These two protein chains interact to form a complex.

Sequence of protein 1:
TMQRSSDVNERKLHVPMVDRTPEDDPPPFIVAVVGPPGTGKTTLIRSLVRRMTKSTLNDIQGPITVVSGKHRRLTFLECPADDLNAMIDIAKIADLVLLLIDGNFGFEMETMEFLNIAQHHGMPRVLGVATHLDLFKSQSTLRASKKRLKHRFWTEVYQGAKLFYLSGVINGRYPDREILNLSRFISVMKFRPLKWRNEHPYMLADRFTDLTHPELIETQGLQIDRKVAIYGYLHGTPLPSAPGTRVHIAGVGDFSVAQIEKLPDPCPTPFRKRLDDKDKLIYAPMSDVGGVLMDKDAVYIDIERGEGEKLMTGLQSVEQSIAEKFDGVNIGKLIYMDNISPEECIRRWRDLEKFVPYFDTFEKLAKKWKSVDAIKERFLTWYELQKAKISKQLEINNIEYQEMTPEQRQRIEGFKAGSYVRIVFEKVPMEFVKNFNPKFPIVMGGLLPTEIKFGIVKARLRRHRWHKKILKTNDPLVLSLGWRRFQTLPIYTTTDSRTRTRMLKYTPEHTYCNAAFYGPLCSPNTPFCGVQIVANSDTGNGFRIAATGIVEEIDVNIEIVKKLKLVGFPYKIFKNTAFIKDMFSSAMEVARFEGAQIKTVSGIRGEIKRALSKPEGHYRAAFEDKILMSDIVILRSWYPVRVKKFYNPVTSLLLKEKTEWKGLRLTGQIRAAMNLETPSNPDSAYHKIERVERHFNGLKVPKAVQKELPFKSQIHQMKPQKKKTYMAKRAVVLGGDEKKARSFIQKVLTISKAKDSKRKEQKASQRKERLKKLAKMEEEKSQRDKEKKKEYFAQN

Sequence of protein 2:
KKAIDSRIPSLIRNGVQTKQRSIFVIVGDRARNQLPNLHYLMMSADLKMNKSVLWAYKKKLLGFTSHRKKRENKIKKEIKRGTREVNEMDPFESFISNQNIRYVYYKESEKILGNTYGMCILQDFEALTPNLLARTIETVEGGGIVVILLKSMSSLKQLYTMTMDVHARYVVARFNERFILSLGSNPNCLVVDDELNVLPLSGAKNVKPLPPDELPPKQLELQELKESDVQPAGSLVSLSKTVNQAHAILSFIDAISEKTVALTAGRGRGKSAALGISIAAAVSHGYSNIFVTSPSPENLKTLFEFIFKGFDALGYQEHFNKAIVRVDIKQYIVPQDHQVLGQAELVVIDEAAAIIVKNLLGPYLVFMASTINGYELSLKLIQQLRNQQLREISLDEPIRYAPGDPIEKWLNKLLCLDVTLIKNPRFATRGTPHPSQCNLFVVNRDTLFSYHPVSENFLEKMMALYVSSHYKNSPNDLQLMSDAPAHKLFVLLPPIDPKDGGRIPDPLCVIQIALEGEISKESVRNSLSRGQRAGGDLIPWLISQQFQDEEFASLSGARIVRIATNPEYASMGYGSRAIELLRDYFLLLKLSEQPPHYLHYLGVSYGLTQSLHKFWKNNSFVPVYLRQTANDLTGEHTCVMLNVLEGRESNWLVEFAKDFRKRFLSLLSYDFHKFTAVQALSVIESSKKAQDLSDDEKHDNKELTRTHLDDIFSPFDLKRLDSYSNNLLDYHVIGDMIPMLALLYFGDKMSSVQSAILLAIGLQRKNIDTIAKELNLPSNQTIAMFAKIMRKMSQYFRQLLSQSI

Contacts between the two chains:
Residue V207 in protein 2 is in contact with residue Q401 in protein 1 (closest heavy-atom distance 4.0 Å).
Residue K53 in protein 2 interacts with residue D306 in protein 1 (closest heavy-atom distance 3.5 Å).
Residue K4 in protein 2 contacts residue V371 in protein 1 (closest heavy-atom distance 3.9 Å).
Residue N100 in protein 2 interacts with residue L353 in protein 1 (closest heavy-atom distance 3.9 Å).
Residue K3 in protein 2 contacts residue I373 in protein 1 (closest heavy-atom distance 3.7 Å).
Residue L49 in protein 2 interacts with residue Y788 in protein 1 (closest heavy-atom distance 3.9 Å).
Residue L219 in protein 2 interacts with residue H254 in protein 1 (closest heavy-atom distance 3.3 Å).
Residue S154 in protein 2 is in contact with residue E389 in protein 1 (closest heavy-atom distance 4.0 Å).
Residue P209 in protein 2 interacts with residue S402 in protein 1 (closest heavy-atom distance 3.9 Å).
Residue N39 in protein 2 interacts with residue I373 in protein 1 (closest heavy-atom distance 3.4 Å).
Residue L208 in protein 2 is in contact with residue L396 in protein 1 (closest heavy-atom distance 3.6 Å).
Residue A5 in protein 2 is in contact with residue Y372 in protein 1 (closest heavy-atom distance 3.7 Å).
Residue D203 in protein 2 is in contact with residue I375 in protein 1 (closest heavy-atom distance 3.8 Å).
Residue I6 in protein 2 is in contact with residue V371 in protein 1 (closest heavy-atom distance 3.2 Å).
Residue K4 in protein 2 interacts with residue I373 in protein 1 (closest heavy-atom distance 2.8 Å).
Residue N39 in protein 2 interacts with residue V364 in protein 1 (closest heavy-atom distance 3.4 Å).
Residue L49 in protein 2 interacts with residue P305 in protein 1 (closest heavy-atom distance 4.1 Å).
Residue L205 in protein 2 interacts with residue I373 in protein 1 (closest heavy-atom distance 4.0 Å).
Residue K3 in protein 2 is in contact with residue Y372 in protein 1 (closest heavy-atom distance 3.7 Å).
Residue Y42 in protein 2 is in contact with residue V361 in protein 1 (closest heavy-atom distance 3.6 Å).
Residue S46 in protein 2 contacts residue R248 in protein 1 (closest heavy-atom distance 2.7 Å).
Residue N89 in protein 2 interacts with residue K95 in protein 1 (closest heavy-atom distance 3.4 Å).
Residue P93 in protein 2 is in contact with residue G362 in protein 1 (closest heavy-atom distance 4.2 Å).
Residue Y42 in protein 2 interacts with residue M366 in protein 1 (closest heavy-atom distance 3.9 Å).
Residue R15 in protein 2 is in contact with residue D369 in protein 1 (closest heavy-atom distance 3.5 Å).
Residue M91 in protein 2 interacts with residue K95 in protein 1 (closest heavy-atom distance 3.7 Å).
Residue L210 in protein 2 is in contact with residue E404 in protein 1 (closest heavy-atom distance 3.8 Å).
Residue L210 in protein 2 interacts with residue Q401 in protein 1 (closest heavy-atom distance 3.1 Å).
Residue R70 in protein 2 is in contact with residue K350 in protein 1 (closest heavy-atom distance 3.5 Å).
Residue K50 in protein 2 interacts with residue L304 in protein 1 (closest heavy-atom distance 3.8 Å).
Residue K4 in protein 2 is in contact with residue Y372 in protein 1 (closest heavy-atom distance 3.6 Å).
Residue Y42 in protein 2 contacts residue A356 in protein 1 (closest heavy-atom distance 4.1 Å).
Residue N206 in protein 2 interacts with residue M397 in protein 1 (closest heavy-atom distance 4.2 Å).
Residue L43 in protein 2 interacts with residue M366 in protein 1 (closest heavy-atom distance 3.7 Å).
Residue Y42 in protein 2 contacts residue V364 in protein 1 (closest heavy-atom distance 3.5 Å).
Residue I6 in protein 2 contacts residue I373 in protein 1 (closest heavy-atom distance 3.7 Å).
Residue K3 in protein 2 interacts with residue D360 in protein 1 (closest heavy-atom distance 3.4 Å).
Residue T165 in protein 2 is in contact with residue I407 in protein 1 (closest heavy-atom distance 3.3 Å).
Residue S99 in protein 2 contacts residue K350 in protein 1 (closest heavy-atom distance 3.3 Å).
Residue P11 in protein 2 contacts residue V371 in protein 1 (closest heavy-atom distance 3.7 Å).
Residue K50 in protein 2 is in contact with residue P305 in protein 1 (closest heavy-atom distance 3.7 Å).
Residue P220 in protein 2 contacts residue T253 in protein 1 (closest heavy-atom distance 3.4 Å).
Residue L208 in protein 2 contacts residue Q401 in protein 1 (closest heavy-atom distance 4.1 Å).
Residue K3 in protein 2 interacts with residue D374 in protein 1 (closest heavy-atom distance 2.5 Å).
Residue N89 in protein 2 contacts residue R91 in protein 1 (closest heavy-atom distance 2.7 Å).
Residue A5 in protein 2 interacts with residue V371 in protein 1 (closest heavy-atom distance 3.4 Å).
Residue L49 in protein 2 contacts residue Y355 in protein 1 (closest heavy-atom distance 3.4 Å).
Residue P220 in protein 2 is in contact with residue L252 in protein 1 (closest heavy-atom distance 4.2 Å).
Residue L49 in protein 2 contacts residue L304 in protein 1 (closest heavy-atom distance 3.7 Å).
Residue K3 in protein 2 is in contact with residue G363 in protein 1 (closest heavy-atom distance 3.5 Å).
Residue M166 in protein 2 is in contact with residue K410 in protein 1 (closest heavy-atom distance 3.8 Å).
Residue L208 in protein 2 contacts residue L400 in protein 1 (closest heavy-atom distance 3.5 Å).
Residue P209 in protein 2 contacts residue Q401 in protein 1 (closest heavy-atom distance 3.1 Å).
Residue R15 in protein 2 contacts residue M366 in protein 1 (closest heavy-atom distance 3.8 Å).
Residue N100 in protein 2 is in contact with residue K350 in protein 1 (closest heavy-atom distance 3.0 Å).
Residue E90 in protein 2 is in contact with residue K95 in protein 1 (closest heavy-atom distance 3.8 Å).
Residue P528 in protein 2 is in contact with residue V414 in protein 1 (closest heavy-atom distance 4.0 Å).
Residue L43 in protein 2 is in contact with residue V371 in protein 1 (closest heavy-atom distance 3.7 Å).
Residue Y42 in protein 2 interacts with residue P357 in protein 1 (closest heavy-atom distance 4.2 Å).
Residue Q36 in protein 2 is in contact with residue I375 in protein 1 (closest heavy-atom distance 3.9 Å).